The following describes two proteins that form a bound complex.

Sequence of chain B:
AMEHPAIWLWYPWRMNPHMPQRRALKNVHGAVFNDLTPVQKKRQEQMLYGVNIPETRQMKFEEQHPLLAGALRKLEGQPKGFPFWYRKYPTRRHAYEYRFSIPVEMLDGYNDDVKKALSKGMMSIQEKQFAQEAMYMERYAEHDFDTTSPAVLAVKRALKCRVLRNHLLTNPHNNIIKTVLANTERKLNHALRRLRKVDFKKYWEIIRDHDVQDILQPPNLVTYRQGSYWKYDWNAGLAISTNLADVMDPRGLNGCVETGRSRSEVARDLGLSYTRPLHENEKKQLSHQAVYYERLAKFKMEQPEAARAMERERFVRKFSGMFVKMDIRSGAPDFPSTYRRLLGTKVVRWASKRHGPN

Sequence of chain A:
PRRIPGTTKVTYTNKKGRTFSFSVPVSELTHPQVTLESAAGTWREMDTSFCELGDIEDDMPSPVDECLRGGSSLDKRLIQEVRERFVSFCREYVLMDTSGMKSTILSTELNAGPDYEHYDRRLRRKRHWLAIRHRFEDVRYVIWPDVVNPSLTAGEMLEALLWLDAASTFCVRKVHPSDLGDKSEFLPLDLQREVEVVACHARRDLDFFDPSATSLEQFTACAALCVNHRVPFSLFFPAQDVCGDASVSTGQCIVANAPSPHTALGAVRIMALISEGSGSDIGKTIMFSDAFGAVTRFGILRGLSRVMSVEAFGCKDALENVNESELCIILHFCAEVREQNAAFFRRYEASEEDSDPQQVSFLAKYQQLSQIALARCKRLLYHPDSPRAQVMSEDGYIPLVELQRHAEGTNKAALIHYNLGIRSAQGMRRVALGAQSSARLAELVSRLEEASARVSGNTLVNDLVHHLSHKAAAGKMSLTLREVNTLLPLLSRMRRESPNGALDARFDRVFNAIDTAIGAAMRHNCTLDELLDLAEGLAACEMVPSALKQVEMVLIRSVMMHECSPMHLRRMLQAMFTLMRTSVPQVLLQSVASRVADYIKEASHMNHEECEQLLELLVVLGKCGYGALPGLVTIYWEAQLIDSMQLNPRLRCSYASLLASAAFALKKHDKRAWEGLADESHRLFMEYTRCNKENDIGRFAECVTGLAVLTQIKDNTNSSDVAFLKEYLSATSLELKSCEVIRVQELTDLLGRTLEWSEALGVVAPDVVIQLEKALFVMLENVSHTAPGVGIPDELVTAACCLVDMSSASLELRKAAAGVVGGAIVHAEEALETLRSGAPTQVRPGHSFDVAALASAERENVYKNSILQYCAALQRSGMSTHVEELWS

Contacts between the two chains:
Residue E390 in chain A interacts with residue M372 in chain B (closest heavy-atom distance 3.7 Å).
Residue R587 in chain A interacts with residue P348 in chain B (closest heavy-atom distance 3.6 Å).
Residue D459 in chain A contacts residue R379 in chain B (closest heavy-atom distance 3.7 Å).
Residue L226 in chain A contacts residue Q374 in chain B (closest heavy-atom distance 3.2 Å).
Residue N292 in chain A interacts with residue K369 in chain B (closest heavy-atom distance 3.5 Å).
Residue H588 in chain A contacts residue L349 in chain B (closest heavy-atom distance 3.8 Å).
Residue R333 in chain A contacts residue M372 in chain B (closest heavy-atom distance 3.5 Å).
Residue N292 in chain A contacts residue E373 in chain B (closest heavy-atom distance 2.7 Å).
Residue L484 in chain A is in contact with residue F390 in chain B (closest heavy-atom distance 3.7 Å).
Residue P463 in chain A contacts residue F386 in chain B (closest heavy-atom distance 3.6 Å).
Residue N576 in chain A contacts residue R339 in chain B (closest heavy-atom distance 3.1 Å).
Residue A489 in chain A is in contact with residue F386 in chain B (closest heavy-atom distance 3.2 Å).
Residue F234 in chain A interacts with residue F370 in chain B (closest heavy-atom distance 3.5 Å).
Residue T233 in chain A interacts with residue R366 in chain B (closest heavy-atom distance 3.7 Å).
Residue S389 in chain A is in contact with residue Y364 in chain B (closest heavy-atom distance 3.5 Å).
Residue N576 in chain A is in contact with residue D340 in chain B (closest heavy-atom distance 3.8 Å).
Residue R487 in chain A interacts with residue M397 in chain B (closest heavy-atom distance 3.9 Å).
Residue N576 in chain A interacts with residue L341 in chain B (closest heavy-atom distance 3.7 Å).
Residue R587 in chain A is in contact with residue T346 in chain B (closest heavy-atom distance 3.3 Å).
Residue S457 in chain A interacts with residue E382 in chain B (closest heavy-atom distance 2.3 Å).
Residue V332 in chain A is in contact with residue M372 in chain B (closest heavy-atom distance 3.7 Å).
Residue N576 in chain A is in contact with residue G342 in chain B (closest heavy-atom distance 3.2 Å).
Residue G539 in chain A is in contact with residue R339 in chain B (closest heavy-atom distance 3.4 Å).
Residue A230 in chain A interacts with residue F370 in chain B (closest heavy-atom distance 3.8 Å).
Residue T284 in chain A is in contact with residue M372 in chain B (closest heavy-atom distance 3.8 Å).
Residue A536 in chain A interacts with residue R339 in chain B (closest heavy-atom distance 3.7 Å).
Residue Q490 in chain A contacts residue R379 in chain B (closest heavy-atom distance 3.8 Å).
Residue L484 in chain A interacts with residue V395 in chain B (closest heavy-atom distance 3.8 Å).
Residue A288 in chain A is in contact with residue E373 in chain B (closest heavy-atom distance 3.6 Å).
Residue S610 in chain A is in contact with residue G342 in chain B (closest heavy-atom distance 2.6 Å).
Residue L226 in chain A is in contact with residue E376 in chain B (closest heavy-atom distance 3.4 Å).
Residue D145 in chain A interacts with residue R388 in chain B (closest heavy-atom distance 3.3 Å).
Residue D229 in chain A contacts residue Q374 in chain B (closest heavy-atom distance 3.5 Å).
Residue Y461 in chain A is in contact with residue R383 in chain B (closest heavy-atom distance 3.5 Å).
Residue R487 in chain A is in contact with residue V395 in chain B (closest heavy-atom distance 3.0 Å).
Residue Q490 in chain A interacts with residue E382 in chain B (closest heavy-atom distance 3.4 Å).
Residue Q614 in chain A is in contact with residue S344 in chain B (closest heavy-atom distance 3.9 Å).
Residue E281 in chain A interacts with residue E376 in chain B (closest heavy-atom distance 3.9 Å).
Residue E281 in chain A is in contact with residue R379 in chain B (closest heavy-atom distance 3.1 Å).
Residue Q490 in chain A interacts with residue R383 in chain B (closest heavy-atom distance 3.5 Å).
Residue A285 in chain A is in contact with residue E373 in chain B (closest heavy-atom distance 3.8 Å).
Residue Y461 in chain A is in contact with residue F386 in chain B (closest heavy-atom distance 3.3 Å).
Residue R333 in chain A contacts residue P375 in chain B (closest heavy-atom distance 3.4 Å).
Residue A537 in chain A contacts residue R339 in chain B (closest heavy-atom distance 2.9 Å).
Residue I393 in chain A contacts residue M372 in chain B (closest heavy-atom distance 3.8 Å).
Residue H588 in chain A is in contact with residue L357 in chain B (closest heavy-atom distance 3.5 Å).
Residue R587 in chain A interacts with residue K354 in chain B (closest heavy-atom distance 3.3 Å).
Residue G491 in chain A contacts residue E382 in chain B (closest heavy-atom distance 3.1 Å).
Residue Q490 in chain A contacts residue F386 in chain B (closest heavy-atom distance 3.8 Å).
Residue E390 in chain A is in contact with residue K371 in chain B (closest heavy-atom distance 3.8 Å).
Residue P463 in chain A is in contact with residue F390 in chain B (closest heavy-atom distance 3.7 Å).
Residue L143 in chain A is in contact with residue E384 in chain B (closest heavy-atom distance 2.9 Å).
Residue A230 in chain A interacts with residue Q374 in chain B (closest heavy-atom distance 3.4 Å).
Residue N589 in chain A interacts with residue K354 in chain B (closest heavy-atom distance 3.3 Å).
Residue R587 in chain A is in contact with residue L349 in chain B (closest heavy-atom distance 3.6 Å).
Residue T580 in chain A interacts with residue G342 in chain B (closest heavy-atom distance 3.7 Å).
Residue S488 in chain A interacts with residue F390 in chain B (closest heavy-atom distance 3.2 Å).
Residue R237 in chain A contacts residue R366 in chain B (closest heavy-atom distance 3.6 Å).
Residue T580 in chain A interacts with residue R339 in chain B (closest heavy-atom distance 3.3 Å).
Residue L143 in chain A interacts with residue M381 in chain B (closest heavy-atom distance 3.8 Å).